Sequence of protein 2:
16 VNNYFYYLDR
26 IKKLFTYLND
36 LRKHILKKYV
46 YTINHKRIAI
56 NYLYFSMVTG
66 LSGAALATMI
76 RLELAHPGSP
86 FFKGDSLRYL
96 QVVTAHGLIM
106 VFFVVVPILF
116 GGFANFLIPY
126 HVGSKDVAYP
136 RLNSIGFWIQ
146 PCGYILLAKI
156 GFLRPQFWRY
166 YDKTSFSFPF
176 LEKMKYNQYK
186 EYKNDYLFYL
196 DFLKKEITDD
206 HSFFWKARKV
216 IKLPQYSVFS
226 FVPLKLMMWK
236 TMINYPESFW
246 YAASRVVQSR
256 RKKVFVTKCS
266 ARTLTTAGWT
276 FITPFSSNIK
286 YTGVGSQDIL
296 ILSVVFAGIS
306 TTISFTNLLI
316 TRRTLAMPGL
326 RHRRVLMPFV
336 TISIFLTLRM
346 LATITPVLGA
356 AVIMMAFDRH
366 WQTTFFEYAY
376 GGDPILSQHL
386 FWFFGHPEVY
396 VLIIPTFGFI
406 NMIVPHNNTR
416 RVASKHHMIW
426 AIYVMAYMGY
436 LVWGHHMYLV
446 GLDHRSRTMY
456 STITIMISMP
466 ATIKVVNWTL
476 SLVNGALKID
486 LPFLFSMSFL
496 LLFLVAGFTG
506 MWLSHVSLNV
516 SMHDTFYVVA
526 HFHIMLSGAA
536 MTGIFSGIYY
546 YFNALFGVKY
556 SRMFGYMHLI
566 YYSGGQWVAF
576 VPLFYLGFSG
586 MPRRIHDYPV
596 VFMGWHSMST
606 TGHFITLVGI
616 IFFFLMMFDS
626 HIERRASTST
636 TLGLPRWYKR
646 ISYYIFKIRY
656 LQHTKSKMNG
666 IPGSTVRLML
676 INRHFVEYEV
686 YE

This data describes a binding interaction between two proteins.

Sequence of protein 1:
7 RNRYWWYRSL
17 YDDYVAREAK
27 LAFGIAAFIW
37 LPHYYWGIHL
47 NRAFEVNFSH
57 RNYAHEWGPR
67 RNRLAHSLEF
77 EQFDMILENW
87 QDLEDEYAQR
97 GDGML

Residue-level contacts at the interface:
Residue N479 in protein 2 contacts residue Y20 in protein 1 (closest heavy-atom distance 3.1 Å).
Residue V478 in protein 2 contacts residue Y20 in protein 1 (closest heavy-atom distance 4.8 Å).
Residue V471 in protein 2 contacts residue Y17 in protein 1 (closest heavy-atom distance 3.8 Å).
Residue V478 in protein 2 is in contact with residue D19 in protein 1 (closest heavy-atom distance 4.8 Å).
Residue S419 in protein 2 is in contact with residue Y17 in protein 1 (closest heavy-atom distance 4.1 Å).
Residue R416 in protein 2 interacts with residue D19 in protein 1 (closest heavy-atom distance 3.6 Å).
Residue R415 in protein 2 is in contact with residue D19 in protein 1 (closest heavy-atom distance 2.9 Å).
Residue V471 in protein 2 interacts with residue L16 in protein 1 (closest heavy-atom distance 4.6 Å).
Residue L475 in protein 2 is in contact with residue Y17 in protein 1 (closest heavy-atom distance 3.5 Å).
Residue A418 in protein 2 contacts residue D19 in protein 1 (closest heavy-atom distance 3.7 Å).
Residue R416 in protein 2 interacts with residue Y17 in protein 1 (closest heavy-atom distance 4.3 Å).
Residue L475 in protein 2 interacts with residue V21 in protein 1 (closest heavy-atom distance 3.6 Å).
Residue V478 in protein 2 contacts residue V21 in protein 1 (closest heavy-atom distance 4.2 Å).
Residue N472 in protein 2 contacts residue Y17 in protein 1 (closest heavy-atom distance 3.1 Å).
Residue S476 in protein 2 is in contact with residue D19 in protein 1 (closest heavy-atom distance 4.2 Å).
Residue R416 in protein 2 is in contact with residue D18 in protein 1 (closest heavy-atom distance 3.0 Å).
Residue A418 in protein 2 interacts with residue Y17 in protein 1 (closest heavy-atom distance 3.5 Å).
Residue H422 in protein 2 contacts residue Y17 in protein 1 (closest heavy-atom distance 3.1 Å).
Residue L475 in protein 2 contacts residue L16 in protein 1 (closest heavy-atom distance 3.3 Å).
Residue I468 in protein 2 interacts with residue Y17 in protein 1 (closest heavy-atom distance 3.7 Å).
Residue L475 in protein 2 contacts residue D19 in protein 1 (closest heavy-atom distance 2.8 Å).